Interface contacts:
Residue E122 in chain A contacts residue R75 in chain B (closest heavy-atom distance 4.0 Å).
Residue L117 in chain A interacts with residue L69 in chain B (closest heavy-atom distance 3.6 Å).
Residue L117 in chain A is in contact with residue I68 in chain B (closest heavy-atom distance 3.8 Å).
Residue L117 in chain A interacts with residue R72 in chain B (closest heavy-atom distance 4.2 Å).
Residue A121 in chain A contacts residue R64 in chain B (closest heavy-atom distance 4.4 Å).
Residue E122 in chain A is in contact with residue K71 in chain B (closest heavy-atom distance 4.1 Å).
Residue L118 in chain A contacts residue L61 in chain B (closest heavy-atom distance 4.9 Å).
Residue L118 in chain A interacts with residue K65 in chain B (closest heavy-atom distance 3.7 Å).
Residue L117 in chain A interacts with residue K65 in chain B (closest heavy-atom distance 3.4 Å).
Residue D114 in chain A is in contact with residue K65 in chain B (closest heavy-atom distance 3.1 Å).
Residue L118 in chain A interacts with residue R64 in chain B (closest heavy-atom distance 3.9 Å).
Residue L118 in chain A contacts residue I68 in chain B (closest heavy-atom distance 3.7 Å).
Residue A121 in chain A is in contact with residue I68 in chain B (closest heavy-atom distance 4.2 Å).
Residue H113 in chain A contacts residue L69 in chain B (closest heavy-atom distance 4.9 Å).

Sequence of chain B:
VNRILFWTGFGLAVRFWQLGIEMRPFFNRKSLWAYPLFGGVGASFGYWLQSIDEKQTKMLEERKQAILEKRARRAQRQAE

The following describes two proteins that form a bound complex.

Sequence of chain A:
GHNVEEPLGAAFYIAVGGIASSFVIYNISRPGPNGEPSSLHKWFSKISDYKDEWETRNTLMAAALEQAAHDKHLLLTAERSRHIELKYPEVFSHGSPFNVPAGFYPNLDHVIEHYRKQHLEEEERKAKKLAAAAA